Sequence of protein 1:
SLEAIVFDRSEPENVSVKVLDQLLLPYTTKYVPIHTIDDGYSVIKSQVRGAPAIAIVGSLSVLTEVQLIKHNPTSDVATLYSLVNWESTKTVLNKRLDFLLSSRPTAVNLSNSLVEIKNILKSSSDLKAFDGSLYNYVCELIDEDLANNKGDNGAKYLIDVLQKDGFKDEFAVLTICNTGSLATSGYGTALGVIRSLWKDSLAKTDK

Sequence of protein 2:
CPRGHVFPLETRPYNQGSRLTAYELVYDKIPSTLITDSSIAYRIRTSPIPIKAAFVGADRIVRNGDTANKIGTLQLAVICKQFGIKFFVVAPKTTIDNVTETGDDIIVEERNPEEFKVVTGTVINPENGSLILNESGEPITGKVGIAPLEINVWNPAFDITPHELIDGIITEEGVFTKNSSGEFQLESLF

Interface contacts:
Residue E174 in protein 1 interacts with residue G5 in protein 2 (closest heavy-atom distance 3.2 Å).
Residue R199 in protein 1 contacts residue E25 in protein 2 (closest heavy-atom distance 2.7 Å).
Residue D173 in protein 1 interacts with residue R3 in protein 2 (closest heavy-atom distance 3.4 Å).
Residue L24 in protein 1 contacts residue R20 in protein 2 (closest heavy-atom distance 3.3 Å).
Residue L186 in protein 1 contacts residue E25 in protein 2 (closest heavy-atom distance 3.0 Å).
Residue S2 in protein 1 interacts with residue Y24 in protein 2 (closest heavy-atom distance 3.4 Å).
Residue N111 in protein 1 contacts residue T95 in protein 2 (closest heavy-atom distance 3.1 Å).
Residue T108 in protein 1 is in contact with residue E110 in protein 2 (closest heavy-atom distance 2.9 Å).
Residue N114 in protein 1 is in contact with residue T95 in protein 2 (closest heavy-atom distance 2.9 Å).
Residue L178 in protein 1 is in contact with residue F56 in protein 2 (closest heavy-atom distance 3.0 Å).
Residue R106 in protein 1 contacts residue F159 in protein 2 (closest heavy-atom distance 3.3 Å).
Residue T209 in protein 1 interacts with residue R3 in protein 2 (closest heavy-atom distance 3.4 Å).
Residue A109 in protein 1 is in contact with residue D60 in protein 2 (closest heavy-atom distance 3.2 Å).
Residue Q23 in protein 1 is in contact with residue L21 in protein 2 (closest heavy-atom distance 3.4 Å).
Residue V177 in protein 1 interacts with residue F8 in protein 2 (closest heavy-atom distance 2.8 Å).
Residue A176 in protein 1 contacts residue I52 in protein 2 (closest heavy-atom distance 3.4 Å).
Residue F175 in protein 1 contacts residue R3 in protein 2 (closest heavy-atom distance 3.0 Å).
Residue T29 in protein 1 interacts with residue P140 in protein 2 (closest heavy-atom distance 3.0 Å).
Residue V177 in protein 1 interacts with residue H6 in protein 2 (closest heavy-atom distance 3.1 Å).
Residue F175 in protein 1 interacts with residue G5 in protein 2 (closest heavy-atom distance 2.8 Å).
Residue L3 in protein 1 contacts residue Y28 in protein 2 (closest heavy-atom distance 3.4 Å).
Residue F175 in protein 1 is in contact with residue P51 in protein 2 (closest heavy-atom distance 3.4 Å).
Residue T108 in protein 1 is in contact with residue R61 in protein 2 (closest heavy-atom distance 2.8 Å).
Residue W202 in protein 1 interacts with residue P32 in protein 2 (closest heavy-atom distance 3.2 Å).
Residue Q23 in protein 1 contacts residue R20 in protein 2 (closest heavy-atom distance 2.8 Å).
Residue Y28 in protein 1 interacts with residue T123 in protein 2 (closest heavy-atom distance 3.4 Å).
Residue A176 in protein 1 interacts with residue H6 in protein 2 (closest heavy-atom distance 3.2 Å).
Residue V177 in protein 1 is in contact with residue A54 in protein 2 (closest heavy-atom distance 3.2 Å).
Residue N114 in protein 1 interacts with residue I97 in protein 2 (closest heavy-atom distance 3.1 Å).
Residue P107 in protein 1 interacts with residue R61 in protein 2 (closest heavy-atom distance 3.0 Å).
Residue R106 in protein 1 interacts with residue E110 in protein 2 (closest heavy-atom distance 2.9 Å).
Residue L178 in protein 1 contacts residue A54 in protein 2 (closest heavy-atom distance 2.9 Å).
Residue T179 in protein 1 is in contact with residue L10 in protein 2 (closest heavy-atom distance 3.0 Å).
Residue N157 in protein 1 contacts residue T172 in protein 2 (closest heavy-atom distance 2.9 Å).
Residue N182 in protein 1 interacts with residue T22 in protein 2 (closest heavy-atom distance 3.2 Å).
Residue T179 in protein 1 interacts with residue F56 in protein 2 (closest heavy-atom distance 2.7 Å).
Residue N111 in protein 1 interacts with residue T96 in protein 2 (closest heavy-atom distance 2.7 Å).
Residue S185 in protein 1 contacts residue E25 in protein 2 (closest heavy-atom distance 2.8 Å).
Residue Y28 in protein 1 is in contact with residue P140 in protein 2 (closest heavy-atom distance 3.3 Å).
Residue K172 in protein 1 contacts residue C1 in protein 2 (closest heavy-atom distance 3.2 Å).
Residue K153 in protein 1 contacts residue E173 in protein 2 (closest heavy-atom distance 3.1 Å).
Residue V110 in protein 1 is in contact with residue D60 in protein 2 (closest heavy-atom distance 3.0 Å).
Residue T108 in protein 1 contacts residue I108 in protein 2 (closest heavy-atom distance 2.8 Å).
Residue K208 in protein 1 interacts with residue P2 in protein 2 (closest heavy-atom distance 2.8 Å).
Residue C181 in protein 1 contacts residue T12 in protein 2 (closest heavy-atom distance 2.9 Å).
Residue N182 in protein 1 is in contact with residue E25 in protein 2 (closest heavy-atom distance 3.0 Å).
Residue G184 in protein 1 interacts with residue E25 in protein 2 (closest heavy-atom distance 3.3 Å).
Residue A176 in protein 1 contacts residue P51 in protein 2 (closest heavy-atom distance 2.9 Å).
Residue L26 in protein 1 is in contact with residue R20 in protein 2 (closest heavy-atom distance 2.9 Å).
Residue T179 in protein 1 interacts with residue F8 in protein 2 (closest heavy-atom distance 3.3 Å).
Residue D173 in protein 1 is in contact with residue P2 in protein 2 (closest heavy-atom distance 3.2 Å).
Residue C181 in protein 1 is in contact with residue T22 in protein 2 (closest heavy-atom distance 2.6 Å).
Residue L178 in protein 1 contacts residue A55 in protein 2 (closest heavy-atom distance 3.3 Å).
Residue R199 in protein 1 contacts residue D29 in protein 2 (closest heavy-atom distance 2.6 Å).
Residue K46 in protein 1 interacts with residue R112 in protein 2 (closest heavy-atom distance 2.8 Å).
Residue V110 in protein 1 is in contact with residue T96 in protein 2 (closest heavy-atom distance 3.1 Å).
Residue F171 in protein 1 contacts residue P2 in protein 2 (closest heavy-atom distance 3.4 Å).
Residue E174 in protein 1 interacts with residue R3 in protein 2 (closest heavy-atom distance 3.3 Å).
Residue A176 in protein 1 is in contact with residue K53 in protein 2 (closest heavy-atom distance 2.9 Å).
Residue F175 in protein 1 is in contact with residue I50 in protein 2 (closest heavy-atom distance 3.4 Å).

This data describes a binding interaction between two proteins.